Sequence of chain B:
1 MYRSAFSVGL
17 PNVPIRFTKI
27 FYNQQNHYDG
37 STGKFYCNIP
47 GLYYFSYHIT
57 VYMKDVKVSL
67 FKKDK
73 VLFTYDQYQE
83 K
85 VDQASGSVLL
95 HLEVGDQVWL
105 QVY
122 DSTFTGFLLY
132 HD

These two protein chains interact to form a complex.

Interface contacts:
Residue R3 in chain A interacts with residue H132 in chain B (closest heavy-atom distance 2.6 Å).
Residue F128 in chain A interacts with residue L93 in chain B (closest heavy-atom distance 4.1 Å).
Residue T126 in chain A is in contact with residue S91 in chain B (closest heavy-atom distance 3.8 Å).
Residue S52 in chain A is in contact with residue Y50 in chain B (closest heavy-atom distance 2.9 Å).
Residue N84 in chain A is in contact with residue E82 in chain B (closest heavy-atom distance 4.0 Å).
Residue T126 in chain A contacts residue Y50 in chain B (closest heavy-atom distance 3.6 Å).
Residue D122 in chain A contacts residue K63 in chain B (closest heavy-atom distance 2.8 Å).
Residue A5 in chain A interacts with residue L48 in chain B (closest heavy-atom distance 3.9 Å).
Residue F128 in chain A interacts with residue L130 in chain B (closest heavy-atom distance 3.5 Å).
Residue T126 in chain A contacts residue L93 in chain B (closest heavy-atom distance 3.6 Å).
Residue A5 in chain A contacts residue L93 in chain B (closest heavy-atom distance 3.7 Å).
Residue S52 in chain A is in contact with residue S91 in chain B (closest heavy-atom distance 3.2 Å).
Residue N121 in chain A contacts residue D78 in chain B (closest heavy-atom distance 3.1 Å).
Residue A5 in chain A contacts residue Y131 in chain B (closest heavy-atom distance 4.0 Å).
Residue H54 in chain A interacts with residue S91 in chain B (closest heavy-atom distance 2.7 Å).
Residue F6 in chain A interacts with residue L93 in chain B (closest heavy-atom distance 3.4 Å).
Residue V85 in chain A is in contact with residue K83 in chain B (closest heavy-atom distance 2.9 Å).
Residue Y28 in chain A contacts residue H95 in chain B (closest heavy-atom distance 3.9 Å).
Residue N84 in chain A interacts with residue K83 in chain B (closest heavy-atom distance 2.9 Å).
Residue K25 in chain A contacts residue V73 in chain B (closest heavy-atom distance 3.8 Å).
Residue L10 in chain A contacts residue T76 in chain B (closest heavy-atom distance 3.7 Å).
Residue E11 in chain A is in contact with residue T76 in chain B (closest heavy-atom distance 3.5 Å).
Residue R13 in chain A contacts residue D78 in chain B (closest heavy-atom distance 2.9 Å).
Residue N84 in chain A is in contact with residue D86 in chain B (closest heavy-atom distance 2.7 Å).
Residue Q87 in chain A interacts with residue A88 in chain B (closest heavy-atom distance 3.4 Å).
Residue N119 in chain A interacts with residue Q81 in chain B (closest heavy-atom distance 2.8 Å).
Residue H54 in chain A interacts with residue G90 in chain B (closest heavy-atom distance 3.4 Å).
Residue R3 in chain A interacts with residue Y131 in chain B (closest heavy-atom distance 3.6 Å).
Residue H54 in chain A is in contact with residue S89 in chain B (closest heavy-atom distance 3.9 Å).
Residue R13 in chain A is in contact with residue Q79 in chain B (closest heavy-atom distance 3.1 Å).
Residue F27 in chain A interacts with residue V73 in chain B (closest heavy-atom distance 3.2 Å).
Residue F128 in chain A interacts with residue Y50 in chain B (closest heavy-atom distance 3.6 Å).
Residue Y28 in chain A interacts with residue L48 in chain B (closest heavy-atom distance 3.6 Å).
Residue Y50 in chain A is in contact with residue Y50 in chain B (closest heavy-atom distance 3.5 Å).
Residue T124 in chain A interacts with residue S91 in chain B (closest heavy-atom distance 3.5 Å).
Residue V85 in chain A is in contact with residue V85 in chain B (closest heavy-atom distance 4.1 Å).
Residue F27 in chain A contacts residue L93 in chain B (closest heavy-atom distance 3.4 Å).
Residue N121 in chain A interacts with residue T76 in chain B (closest heavy-atom distance 3.0 Å).
Residue F128 in chain A is in contact with residue F128 in chain B (closest heavy-atom distance 4.0 Å).
Residue V85 in chain A is in contact with residue Q87 in chain B (closest heavy-atom distance 3.9 Å).
Residue L129 in chain A is in contact with residue Y131 in chain B (closest heavy-atom distance 2.6 Å).
Residue S89 in chain A contacts residue S89 in chain B (closest heavy-atom distance 4.0 Å).
Residue Q87 in chain A interacts with residue Q87 in chain B (closest heavy-atom distance 4.1 Å).
Residue Y58 in chain A is in contact with residue Q81 in chain B (closest heavy-atom distance 3.3 Å).
Residue D86 in chain A interacts with residue Q87 in chain B (closest heavy-atom distance 3.6 Å).
Residue G127 in chain A is in contact with residue L93 in chain B (closest heavy-atom distance 3.6 Å).
Residue D122 in chain A interacts with residue T76 in chain B (closest heavy-atom distance 3.0 Å).
Residue Y28 in chain A contacts residue L93 in chain B (closest heavy-atom distance 3.9 Å).
Residue T126 in chain A is in contact with residue V92 in chain B (closest heavy-atom distance 3.8 Å).
Residue D122 in chain A is in contact with residue L74 in chain B (closest heavy-atom distance 3.4 Å).
Residue T124 in chain A contacts residue L74 in chain B (closest heavy-atom distance 3.8 Å).
Residue M59 in chain A interacts with residue Q81 in chain B (closest heavy-atom distance 4.1 Å).
Residue S7 in chain A is in contact with residue L93 in chain B (closest heavy-atom distance 3.0 Å).
Residue Q87 in chain A contacts residue S89 in chain B (closest heavy-atom distance 2.9 Å).
Residue F27 in chain A is in contact with residue L74 in chain B (closest heavy-atom distance 3.6 Å).
Residue S4 in chain A is in contact with residue Y131 in chain B (closest heavy-atom distance 3.3 Å).
Residue R13 in chain A is in contact with residue Q81 in chain B (closest heavy-atom distance 3.8 Å).
Residue F27 in chain A interacts with residue V92 in chain B (closest heavy-atom distance 3.4 Å).
Residue S7 in chain A contacts residue V92 in chain B (closest heavy-atom distance 3.3 Å).
Residue Y58 in chain A contacts residue E82 in chain B (closest heavy-atom distance 3.4 Å).

Sequence of chain A:
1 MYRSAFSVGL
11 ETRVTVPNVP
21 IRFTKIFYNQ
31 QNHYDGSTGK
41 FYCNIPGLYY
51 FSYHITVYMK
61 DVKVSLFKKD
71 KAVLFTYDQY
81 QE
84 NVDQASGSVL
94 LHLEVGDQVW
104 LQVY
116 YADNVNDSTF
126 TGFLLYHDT